Sequence of chain B:
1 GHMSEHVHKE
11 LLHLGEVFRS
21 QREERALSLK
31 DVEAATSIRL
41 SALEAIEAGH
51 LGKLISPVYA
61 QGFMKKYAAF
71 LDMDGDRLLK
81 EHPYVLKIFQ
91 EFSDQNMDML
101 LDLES

Sequence of chain A:
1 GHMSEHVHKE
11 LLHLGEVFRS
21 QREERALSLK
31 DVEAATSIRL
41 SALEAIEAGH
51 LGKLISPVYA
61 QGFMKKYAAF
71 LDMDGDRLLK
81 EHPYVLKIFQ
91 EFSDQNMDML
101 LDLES

This data describes a binding interaction between two proteins.

Interface contacts:
Residue I55 in chain B interacts with residue F92 in chain A (closest heavy-atom distance 3.6 Å).
Residue R39 in chain B is in contact with residue T36 in chain A (closest heavy-atom distance 2.4 Å).
Residue A42 in chain B interacts with residue F63 in chain A (closest heavy-atom distance 3.6 Å).
Residue L14 in chain B is in contact with residue L79 in chain A (closest heavy-atom distance 3.7 Å).
Residue V85 in chain B is in contact with residue L11 in chain A (closest heavy-atom distance 3.6 Å).
Residue H82 in chain B is in contact with residue E10 in chain A (closest heavy-atom distance 3.1 Å).
Residue T36 in chain B is in contact with residue R39 in chain A (closest heavy-atom distance 2.4 Å).
Residue E10 in chain B interacts with residue Y84 in chain A (closest heavy-atom distance 3.0 Å).
Residue F70 in chain B interacts with residue T36 in chain A (closest heavy-atom distance 3.6 Å).
Residue F70 in chain B contacts residue R25 in chain A (closest heavy-atom distance 3.0 Å).
Residue Y67 in chain B interacts with residue R22 in chain A (closest heavy-atom distance 3.3 Å).
Residue L27 in chain B contacts residue F70 in chain A (closest heavy-atom distance 3.7 Å).
Residue F63 in chain B contacts residue Y59 in chain A (closest heavy-atom distance 3.7 Å).
Residue A68 in chain B contacts residue F18 in chain A (closest heavy-atom distance 3.6 Å).
Residue F18 in chain B is in contact with residue A68 in chain A (closest heavy-atom distance 3.6 Å).
Residue F92 in chain B interacts with residue M99 in chain A (closest heavy-atom distance 3.2 Å).
Residue L11 in chain B interacts with residue V85 in chain A (closest heavy-atom distance 3.6 Å).
Residue Y59 in chain B interacts with residue F63 in chain A (closest heavy-atom distance 3.7 Å).
Residue F63 in chain B interacts with residue A42 in chain A (closest heavy-atom distance 3.6 Å).
Residue Y84 in chain B contacts residue H6 in chain A (closest heavy-atom distance 3.6 Å).
Residue Y67 in chain B interacts with residue L43 in chain A (closest heavy-atom distance 3.6 Å).
Residue S37 in chain B is in contact with residue R39 in chain A (closest heavy-atom distance 3.8 Å).
Residue L14 in chain B interacts with residue L78 in chain A (closest heavy-atom distance 3.5 Å).
Residue P83 in chain B contacts residue E10 in chain A (closest heavy-atom distance 3.2 Å).
Residue L43 in chain B interacts with residue Y67 in chain A (closest heavy-atom distance 3.6 Å).
Residue Y59 in chain B contacts residue Y59 in chain A (closest heavy-atom distance 3.5 Å).
Residue R22 in chain B contacts residue Y67 in chain A (closest heavy-atom distance 3.3 Å).
Residue E10 in chain B is in contact with residue P83 in chain A (closest heavy-atom distance 3.2 Å).
Residue R25 in chain B is in contact with residue F70 in chain A (closest heavy-atom distance 3.0 Å).
Residue F18 in chain B contacts residue Y67 in chain A (closest heavy-atom distance 3.4 Å).
Residue M73 in chain B is in contact with residue Q21 in chain A (closest heavy-atom distance 3.6 Å).
Residue V85 in chain B interacts with residue E10 in chain A (closest heavy-atom distance 2.8 Å).
Residue H13 in chain B contacts residue H82 in chain A (closest heavy-atom distance 2.9 Å).
Residue V32 in chain B interacts with residue Y67 in chain A (closest heavy-atom distance 3.6 Å).
Residue Y67 in chain B is in contact with residue E47 in chain A (closest heavy-atom distance 2.6 Å).
Residue A35 in chain B interacts with residue F70 in chain A (closest heavy-atom distance 3.4 Å).
Residue E47 in chain B interacts with residue Y67 in chain A (closest heavy-atom distance 2.6 Å).
Residue M64 in chain B interacts with residue F18 in chain A (closest heavy-atom distance 3.5 Å).
Residue R39 in chain B contacts residue S37 in chain A (closest heavy-atom distance 3.8 Å).
Residue L14 in chain B interacts with residue M64 in chain A (closest heavy-atom distance 3.8 Å).
Residue Q21 in chain B is in contact with residue M73 in chain A (closest heavy-atom distance 3.6 Å).
Residue L79 in chain B interacts with residue L14 in chain A (closest heavy-atom distance 3.7 Å).
Residue F70 in chain B interacts with residue A35 in chain A (closest heavy-atom distance 3.4 Å).
Residue M99 in chain B contacts residue F92 in chain A (closest heavy-atom distance 3.2 Å).
Residue F70 in chain B contacts residue L27 in chain A (closest heavy-atom distance 3.7 Å).
Residue E10 in chain B contacts residue V85 in chain A (closest heavy-atom distance 2.8 Å).
Residue I38 in chain B is in contact with residue F63 in chain A (closest heavy-atom distance 3.7 Å).
Residue F63 in chain B contacts residue I38 in chain A (closest heavy-atom distance 3.7 Å).
Residue H82 in chain B contacts residue H13 in chain A (closest heavy-atom distance 2.9 Å).
Residue L78 in chain B interacts with residue L14 in chain A (closest heavy-atom distance 3.5 Å).
Residue F18 in chain B is in contact with residue M64 in chain A (closest heavy-atom distance 3.5 Å).
Residue T36 in chain B contacts residue F70 in chain A (closest heavy-atom distance 3.6 Å).
Residue I88 in chain B interacts with residue V7 in chain A (closest heavy-atom distance 3.6 Å).
Residue H6 in chain B contacts residue Y84 in chain A (closest heavy-atom distance 3.6 Å).
Residue Y67 in chain B is in contact with residue F18 in chain A (closest heavy-atom distance 3.4 Å).
Residue V7 in chain B contacts residue I88 in chain A (closest heavy-atom distance 3.6 Å).
Residue Y84 in chain B interacts with residue E10 in chain A (closest heavy-atom distance 3.0 Å).
Residue F92 in chain B interacts with residue I55 in chain A (closest heavy-atom distance 3.6 Å).
Residue E10 in chain B interacts with residue H82 in chain A (closest heavy-atom distance 3.1 Å).
Residue Y67 in chain B contacts residue V32 in chain A (closest heavy-atom distance 3.6 Å).